Residue-level contacts at the interface:
Residue R287 in protein 2 interacts with residue E88 in protein 1 (closest heavy-atom distance 4.1 Å).
Residue C212 in protein 2 contacts residue Y92 in protein 1 (closest heavy-atom distance 3.0 Å).
Residue F42 in protein 2 is in contact with residue V76 in protein 1 (closest heavy-atom distance 3.2 Å).
Residue G123 in protein 2 interacts with residue D98 in protein 1 (closest heavy-atom distance 3.2 Å).
Residue H285 in protein 2 contacts residue R4 in protein 1 (closest heavy-atom distance 3.5 Å).
Residue N211 in protein 2 interacts with residue L89 in protein 1 (closest heavy-atom distance 4.1 Å).
Residue S288 in protein 2 interacts with residue P3 in protein 1 (closest heavy-atom distance 3.6 Å).
Residue R125 in protein 2 contacts residue D98 in protein 1 (closest heavy-atom distance 3.0 Å).
Residue Y41 in protein 2 contacts residue V76 in protein 1 (closest heavy-atom distance 3.1 Å).
Residue R94 in protein 2 is in contact with residue M109 in protein 1 (closest heavy-atom distance 3.4 Å).
Residue V283 in protein 2 is in contact with residue R4 in protein 1 (closest heavy-atom distance 3.3 Å).
Residue F42 in protein 2 is in contact with residue N75 in protein 1 (closest heavy-atom distance 4.1 Å).
Residue L67 in protein 2 interacts with residue I100 in protein 1 (closest heavy-atom distance 3.6 Å).
Residue L290 in protein 2 is in contact with residue D98 in protein 1 (closest heavy-atom distance 4.0 Å).
Residue F168 in protein 2 contacts residue V91 in protein 1 (closest heavy-atom distance 3.6 Å).
Residue S182 in protein 2 interacts with residue Y92 in protein 1 (closest heavy-atom distance 3.9 Å).
Residue S286 in protein 2 contacts residue K6 in protein 1 (closest heavy-atom distance 3.5 Å).
Residue D315 in protein 2 interacts with residue R4 in protein 1 (closest heavy-atom distance 3.4 Å).
Residue Q210 in protein 2 contacts residue Y92 in protein 1 (closest heavy-atom distance 3.8 Å).
Residue C212 in protein 2 contacts residue P90 in protein 1 (closest heavy-atom distance 2.9 Å).
Residue F42 in protein 2 is in contact with residue Y111 in protein 1 (closest heavy-atom distance 4.0 Å).
Residue V122 in protein 2 is in contact with residue I99 in protein 1 (closest heavy-atom distance 3.5 Å).
Residue S214 in protein 2 interacts with residue V91 in protein 1 (closest heavy-atom distance 3.7 Å).
Residue R287 in protein 2 is in contact with residue E86 in protein 1 (closest heavy-atom distance 3.9 Å).
Residue N211 in protein 2 interacts with residue P90 in protein 1 (closest heavy-atom distance 4.1 Å).
Residue R287 in protein 2 contacts residue G87 in protein 1 (closest heavy-atom distance 3.4 Å).
Residue S288 in protein 2 interacts with residue T85 in protein 1 (closest heavy-atom distance 4.0 Å).
Residue N211 in protein 2 contacts residue Y92 in protein 1 (closest heavy-atom distance 3.8 Å).
Residue A43 in protein 2 contacts residue N75 in protein 1 (closest heavy-atom distance 3.3 Å).
Residue F168 in protein 2 contacts residue Y92 in protein 1 (closest heavy-atom distance 3.8 Å).
Residue A90 in protein 2 interacts with residue N75 in protein 1 (closest heavy-atom distance 3.9 Å).
Residue L290 in protein 2 interacts with residue L83 in protein 1 (closest heavy-atom distance 4.0 Å).
Residue L290 in protein 2 is in contact with residue E88 in protein 1 (closest heavy-atom distance 4.2 Å).
Residue R287 in protein 2 is in contact with residue T85 in protein 1 (closest heavy-atom distance 2.7 Å).
Residue R287 in protein 2 contacts residue K6 in protein 1 (closest heavy-atom distance 3.7 Å).
Residue A90 in protein 2 contacts residue Y74 in protein 1 (closest heavy-atom distance 3.7 Å).
Residue C289 in protein 2 interacts with residue T85 in protein 1 (closest heavy-atom distance 4.0 Å).
Residue R125 in protein 2 is in contact with residue V91 in protein 1 (closest heavy-atom distance 3.6 Å).
Residue A90 in protein 2 interacts with residue G73 in protein 1 (closest heavy-atom distance 3.7 Å).
Residue S288 in protein 2 interacts with residue A5 in protein 1 (closest heavy-atom distance 3.7 Å).
Residue S121 in protein 2 interacts with residue I100 in protein 1 (closest heavy-atom distance 3.2 Å).
Residue F168 in protein 2 contacts residue N93 in protein 1 (closest heavy-atom distance 4.0 Å).
Residue F66 in protein 2 contacts residue M109 in protein 1 (closest heavy-atom distance 3.1 Å).
Residue F66 in protein 2 is in contact with residue T110 in protein 1 (closest heavy-atom distance 4.1 Å).
Residue E284 in protein 2 contacts residue R4 in protein 1 (closest heavy-atom distance 3.2 Å).
Residue L290 in protein 2 contacts residue T85 in protein 1 (closest heavy-atom distance 3.9 Å).
Residue E294 in protein 2 interacts with residue R4 in protein 1 (closest heavy-atom distance 3.0 Å).
Residue V122 in protein 2 contacts residue D98 in protein 1 (closest heavy-atom distance 3.6 Å).
Residue A292 in protein 2 interacts with residue R4 in protein 1 (closest heavy-atom distance 2.5 Å).
Residue H169 in protein 2 is in contact with residue V91 in protein 1 (closest heavy-atom distance 4.0 Å).
Residue S121 in protein 2 contacts residue M109 in protein 1 (closest heavy-atom distance 4.1 Å).
Residue F120 in protein 2 is in contact with residue I99 in protein 1 (closest heavy-atom distance 3.9 Å).
Residue F143 in protein 2 contacts residue N93 in protein 1 (closest heavy-atom distance 2.8 Å).
Residue G44 in protein 2 interacts with residue N75 in protein 1 (closest heavy-atom distance 2.7 Å).
Residue A43 in protein 2 contacts residue V76 in protein 1 (closest heavy-atom distance 3.8 Å).
Residue A90 in protein 2 interacts with residue T110 in protein 1 (closest heavy-atom distance 2.7 Å).
Residue K91 in protein 2 is in contact with residue G73 in protein 1 (closest heavy-atom distance 3.9 Å).
Residue F66 in protein 2 interacts with residue Y111 in protein 1 (closest heavy-atom distance 3.8 Å).
Residue S214 in protein 2 interacts with residue P90 in protein 1 (closest heavy-atom distance 4.1 Å).
Residue C289 in protein 2 is in contact with residue E88 in protein 1 (closest heavy-atom distance 4.1 Å).

This data describes a binding interaction between two proteins.

Sequence of protein 1:
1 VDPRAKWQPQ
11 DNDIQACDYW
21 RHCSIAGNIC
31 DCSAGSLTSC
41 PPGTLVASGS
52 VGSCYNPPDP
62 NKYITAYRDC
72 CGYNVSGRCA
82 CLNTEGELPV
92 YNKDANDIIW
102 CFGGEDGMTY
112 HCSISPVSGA

Sequence of protein 2:
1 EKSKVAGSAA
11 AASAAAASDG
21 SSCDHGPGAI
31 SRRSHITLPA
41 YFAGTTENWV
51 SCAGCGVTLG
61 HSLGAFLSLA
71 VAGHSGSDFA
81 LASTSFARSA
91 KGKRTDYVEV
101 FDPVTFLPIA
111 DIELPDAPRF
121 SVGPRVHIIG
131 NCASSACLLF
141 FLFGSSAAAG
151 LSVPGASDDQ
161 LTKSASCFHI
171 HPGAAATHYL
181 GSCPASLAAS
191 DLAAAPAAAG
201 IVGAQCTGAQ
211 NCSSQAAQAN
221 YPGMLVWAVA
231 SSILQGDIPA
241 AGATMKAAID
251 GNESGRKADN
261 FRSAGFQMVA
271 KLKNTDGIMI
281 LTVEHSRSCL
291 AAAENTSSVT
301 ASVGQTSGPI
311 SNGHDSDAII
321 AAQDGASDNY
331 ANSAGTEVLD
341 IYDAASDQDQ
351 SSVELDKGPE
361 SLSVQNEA